This data describes a binding interaction between two proteins.

Sequence of the second protein:
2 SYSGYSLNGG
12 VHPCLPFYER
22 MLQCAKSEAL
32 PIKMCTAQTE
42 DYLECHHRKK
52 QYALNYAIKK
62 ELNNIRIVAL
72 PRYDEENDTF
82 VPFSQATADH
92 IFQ

Residue-level contacts at the interface:
Residue Q76 in the first protein contacts residue L31 in the second protein (closest heavy-atom distance 5.0 Å).
Residue Q76 in the first protein contacts residue I33 in the second protein (closest heavy-atom distance 4.1 Å).
Residue R72 in the first protein is in contact with residue L31 in the second protein (closest heavy-atom distance 4.9 Å).
Residue K99 in the first protein is in contact with residue A30 in the second protein (closest heavy-atom distance 4.5 Å).
Residue H95 in the first protein contacts residue A30 in the second protein (closest heavy-atom distance 5.0 Å).
Residue R72 in the first protein contacts residue A30 in the second protein (closest heavy-atom distance 4.2 Å).

Sequence of the first protein:
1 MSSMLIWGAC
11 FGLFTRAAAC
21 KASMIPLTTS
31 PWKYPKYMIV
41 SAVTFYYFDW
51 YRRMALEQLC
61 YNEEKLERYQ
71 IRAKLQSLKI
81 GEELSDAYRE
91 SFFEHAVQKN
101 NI